This data describes a binding interaction between two proteins.

Contacts between the two chains:
Residue M299 in protein 2 interacts with residue G72 in protein 1 (closest heavy-atom distance 3.0 Å).
Residue R293 in protein 2 is in contact with residue Q213 in protein 1 (closest heavy-atom distance 4.0 Å).
Residue L302 in protein 2 is in contact with residue Q111 in protein 1 (closest heavy-atom distance 3.6 Å).
Residue L302 in protein 2 is in contact with residue S115 in protein 1 (closest heavy-atom distance 4.1 Å).
Residue L236 in protein 2 contacts residue T230 in protein 1 (closest heavy-atom distance 3.9 Å).
Residue R190 in protein 2 contacts residue L29 in protein 1 (closest heavy-atom distance 3.7 Å).
Residue Q193 in protein 2 contacts residue N233 in protein 1 (closest heavy-atom distance 3.3 Å).
Residue M299 in protein 2 contacts residue L73 in protein 1 (closest heavy-atom distance 3.9 Å).
Residue L236 in protein 2 is in contact with residue M197 in protein 1 (closest heavy-atom distance 3.8 Å).
Residue L301 in protein 2 interacts with residue L112 in protein 1 (closest heavy-atom distance 3.8 Å).
Residue I295 in protein 2 interacts with residue N49 in protein 1 (closest heavy-atom distance 3.4 Å).
Residue L302 in protein 2 contacts residue L112 in protein 1 (closest heavy-atom distance 3.6 Å).
Residue P235 in protein 2 is in contact with residue T230 in protein 1 (closest heavy-atom distance 3.6 Å).
Residue R294 in protein 2 interacts with residue Y75 in protein 1 (closest heavy-atom distance 3.9 Å).
Residue R294 in protein 2 interacts with residue W24 in protein 1 (closest heavy-atom distance 3.6 Å).
Residue R190 in protein 2 is in contact with residue G30 in protein 1 (closest heavy-atom distance 3.4 Å).
Residue L275 in protein 2 contacts residue W24 in protein 1 (closest heavy-atom distance 4.1 Å).
Residue T196 in protein 2 interacts with residue N233 in protein 1 (closest heavy-atom distance 3.1 Å).
Residue R199 in protein 2 contacts residue L229 in protein 1 (closest heavy-atom distance 3.5 Å).
Residue P296 in protein 2 contacts residue L73 in protein 1 (closest heavy-atom distance 3.7 Å).
Residue L302 in protein 2 is in contact with residue R69 in protein 1 (closest heavy-atom distance 3.3 Å).
Residue I189 in protein 2 contacts residue L237 in protein 1 (closest heavy-atom distance 3.7 Å).
Residue L197 in protein 2 is in contact with residue T230 in protein 1 (closest heavy-atom distance 4.0 Å).
Residue M299 in protein 2 contacts residue D80 in protein 1 (closest heavy-atom distance 3.7 Å).
Residue L236 in protein 2 is in contact with residue L237 in protein 1 (closest heavy-atom distance 3.8 Å).
Residue Q193 in protein 2 is in contact with residue L29 in protein 1 (closest heavy-atom distance 2.8 Å).
Residue I189 in protein 2 contacts residue N233 in protein 1 (closest heavy-atom distance 3.6 Å).
Residue R294 in protein 2 contacts residue E217 in protein 1 (closest heavy-atom distance 3.3 Å).
Residue L275 in protein 2 contacts residue Q27 in protein 1 (closest heavy-atom distance 3.5 Å).
Residue E297 in protein 2 contacts residue R74 in protein 1 (closest heavy-atom distance 2.7 Å).
Residue E297 in protein 2 interacts with residue L73 in protein 1 (closest heavy-atom distance 3.3 Å).
Residue L275 in protein 2 contacts residue M28 in protein 1 (closest heavy-atom distance 3.5 Å).
Residue Q193 in protein 2 interacts with residue L236 in protein 1 (closest heavy-atom distance 3.5 Å).
Residue R300 in protein 2 contacts residue D70 in protein 1 (closest heavy-atom distance 2.8 Å).
Residue R190 in protein 2 is in contact with residue E31 in protein 1 (closest heavy-atom distance 3.4 Å).
Residue R199 in protein 2 interacts with residue T230 in protein 1 (closest heavy-atom distance 2.5 Å).
Residue P296 in protein 2 is in contact with residue N49 in protein 1 (closest heavy-atom distance 3.6 Å).
Residue P296 in protein 2 interacts with residue R74 in protein 1 (closest heavy-atom distance 3.2 Å).
Residue L301 in protein 2 interacts with residue G72 in protein 1 (closest heavy-atom distance 3.8 Å).
Residue M299 in protein 2 contacts residue R69 in protein 1 (closest heavy-atom distance 3.9 Å).
Residue R293 in protein 2 is in contact with residue N49 in protein 1 (closest heavy-atom distance 3.3 Å).
Residue L273 in protein 2 contacts residue L29 in protein 1 (closest heavy-atom distance 4.0 Å).
Residue P296 in protein 2 interacts with residue F48 in protein 1 (closest heavy-atom distance 3.6 Å).
Residue P298 in protein 2 contacts residue G72 in protein 1 (closest heavy-atom distance 3.6 Å).
Residue L273 in protein 2 interacts with residue M28 in protein 1 (closest heavy-atom distance 3.9 Å).
Residue M299 in protein 2 interacts with residue D70 in protein 1 (closest heavy-atom distance 3.8 Å).
Residue R199 in protein 2 is in contact with residue E226 in protein 1 (closest heavy-atom distance 2.9 Å).
Residue T196 in protein 2 contacts residue L229 in protein 1 (closest heavy-atom distance 4.0 Å).
Residue R300 in protein 2 is in contact with residue R69 in protein 1 (closest heavy-atom distance 3.3 Å).
Residue L301 in protein 2 contacts residue R69 in protein 1 (closest heavy-atom distance 2.9 Å).
Residue T196 in protein 2 contacts residue L29 in protein 1 (closest heavy-atom distance 3.6 Å).
Residue L301 in protein 2 is in contact with residue W68 in protein 1 (closest heavy-atom distance 3.6 Å).
Residue P296 in protein 2 is in contact with residue V50 in protein 1 (closest heavy-atom distance 3.9 Å).
Residue D240 in protein 2 contacts residue L237 in protein 1 (closest heavy-atom distance 3.5 Å).
Residue R300 in protein 2 interacts with residue D67 in protein 1 (closest heavy-atom distance 3.5 Å).
Residue R294 in protein 2 interacts with residue N49 in protein 1 (closest heavy-atom distance 2.8 Å).
Residue L197 in protein 2 interacts with residue N233 in protein 1 (closest heavy-atom distance 3.4 Å).
Residue G188 in protein 2 contacts residue L236 in protein 1 (closest heavy-atom distance 4.1 Å).
Residue M299 in protein 2 contacts residue R74 in protein 1 (closest heavy-atom distance 3.3 Å).
Residue Q193 in protein 2 interacts with residue E31 in protein 1 (closest heavy-atom distance 3.0 Å).

Sequence of protein 1:
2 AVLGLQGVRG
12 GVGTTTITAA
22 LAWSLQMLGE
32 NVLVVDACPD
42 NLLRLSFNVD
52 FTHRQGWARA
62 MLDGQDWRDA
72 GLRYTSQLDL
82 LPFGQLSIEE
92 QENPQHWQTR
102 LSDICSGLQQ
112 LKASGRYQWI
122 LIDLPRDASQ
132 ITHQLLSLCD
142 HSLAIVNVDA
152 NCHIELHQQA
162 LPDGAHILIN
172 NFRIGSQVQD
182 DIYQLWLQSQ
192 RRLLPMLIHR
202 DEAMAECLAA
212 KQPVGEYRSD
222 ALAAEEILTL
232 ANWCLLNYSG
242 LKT

Sequence of protein 2:
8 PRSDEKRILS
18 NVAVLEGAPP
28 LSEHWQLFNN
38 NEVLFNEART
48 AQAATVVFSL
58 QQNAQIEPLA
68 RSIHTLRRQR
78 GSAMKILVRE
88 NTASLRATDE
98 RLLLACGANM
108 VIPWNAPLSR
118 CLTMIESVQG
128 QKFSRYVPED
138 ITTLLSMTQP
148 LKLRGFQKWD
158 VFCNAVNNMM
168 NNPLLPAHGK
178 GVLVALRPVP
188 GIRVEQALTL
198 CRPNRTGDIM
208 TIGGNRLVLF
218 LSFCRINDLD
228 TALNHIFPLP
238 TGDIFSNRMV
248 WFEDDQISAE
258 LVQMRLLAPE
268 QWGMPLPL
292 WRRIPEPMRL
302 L